Sequence of chain A:
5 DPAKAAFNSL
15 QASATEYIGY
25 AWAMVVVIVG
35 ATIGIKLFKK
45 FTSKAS

Sequence of chain B:
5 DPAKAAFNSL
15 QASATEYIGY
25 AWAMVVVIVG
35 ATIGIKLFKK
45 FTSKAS

These two protein chains interact to form a complex.

Contacts between the two chains:
Residue L14 in chain B contacts residue G34 in chain A (closest heavy-atom distance 3.9 Å).
Residue V29 in chain B is in contact with residue A49 in chain A (closest heavy-atom distance 3.8 Å).
Residue I32 in chain B interacts with residue A49 in chain A (closest heavy-atom distance 4.7 Å).
Residue Y21 in chain B contacts residue F45 in chain A (closest heavy-atom distance 4.0 Å).
Residue Y21 in chain B is in contact with residue L41 in chain A (closest heavy-atom distance 4.6 Å).
Residue M28 in chain B interacts with residue A49 in chain A (closest heavy-atom distance 4.4 Å).
Residue A10 in chain B is in contact with residue V30 in chain A (closest heavy-atom distance 3.8 Å).
Residue P6 in chain B interacts with residue W26 in chain A (closest heavy-atom distance 3.7 Å).
Residue Y21 in chain B is in contact with residue F42 in chain A (closest heavy-atom distance 4.1 Å).
Residue L14 in chain B contacts residue I37 in chain A (closest heavy-atom distance 3.8 Å).
Residue P6 in chain B contacts residue V30 in chain A (closest heavy-atom distance 4.6 Å).
Residue A7 in chain B contacts residue W26 in chain A (closest heavy-atom distance 4.4 Å).
Residue I32 in chain B is in contact with residue S50 in chain A (closest heavy-atom distance 4.6 Å).
Residue I22 in chain B interacts with residue F45 in chain A (closest heavy-atom distance 3.5 Å).
Residue A18 in chain B contacts residue F45 in chain A (closest heavy-atom distance 4.7 Å).
Residue Y21 in chain B interacts with residue G38 in chain A (closest heavy-atom distance 4.0 Å).
Residue A18 in chain B contacts residue L41 in chain A (closest heavy-atom distance 3.9 Å).
Residue A25 in chain B is in contact with residue F45 in chain A (closest heavy-atom distance 3.9 Å).
Residue L14 in chain B is in contact with residue V33 in chain A (closest heavy-atom distance 4.3 Å).
Residue A25 in chain B interacts with residue A49 in chain A (closest heavy-atom distance 3.6 Å).
Residue M28 in chain B is in contact with residue S50 in chain A (closest heavy-atom distance 4.1 Å).